Sequence of protein 1:
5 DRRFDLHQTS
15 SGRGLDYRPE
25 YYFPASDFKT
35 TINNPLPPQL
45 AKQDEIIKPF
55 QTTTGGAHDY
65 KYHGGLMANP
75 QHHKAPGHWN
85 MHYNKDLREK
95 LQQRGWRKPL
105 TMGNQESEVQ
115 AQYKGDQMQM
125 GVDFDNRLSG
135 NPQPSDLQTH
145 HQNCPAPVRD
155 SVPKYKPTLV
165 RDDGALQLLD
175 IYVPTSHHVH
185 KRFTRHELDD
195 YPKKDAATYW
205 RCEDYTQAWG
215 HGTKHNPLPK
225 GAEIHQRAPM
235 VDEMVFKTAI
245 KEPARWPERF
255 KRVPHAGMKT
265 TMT

Interface contacts:
Residue Q159 in protein 2 contacts residue D199 in protein 1 (closest heavy-atom distance 3.6 Å).
Residue F241 in protein 2 interacts with residue L95 in protein 1 (closest heavy-atom distance 3.4 Å).
Residue D146 in protein 2 contacts residue Y203 in protein 1 (closest heavy-atom distance 3.6 Å).
Residue F241 in protein 2 contacts residue R101 in protein 1 (closest heavy-atom distance 3.3 Å).
Residue E224 in protein 2 contacts residue M124 in protein 1 (closest heavy-atom distance 3.3 Å).
Residue L184 in protein 2 interacts with residue L170 in protein 1 (closest heavy-atom distance 3.8 Å).
Residue Y217 in protein 2 is in contact with residue D127 in protein 1 (closest heavy-atom distance 3.6 Å).
Residue Q178 in protein 2 interacts with residue L172 in protein 1 (closest heavy-atom distance 3.3 Å).
Residue M156 in protein 2 is in contact with residue A201 in protein 1 (closest heavy-atom distance 3.5 Å).
Residue A245 in protein 2 is in contact with residue L95 in protein 1 (closest heavy-atom distance 3.6 Å).
Residue L237 in protein 2 is in contact with residue R98 in protein 1 (closest heavy-atom distance 3.6 Å).
Residue L155 in protein 2 is in contact with residue A201 in protein 1 (closest heavy-atom distance 3.7 Å).
Residue N249 in protein 2 contacts residue R92 in protein 1 (closest heavy-atom distance 3.5 Å).
Residue A202 in protein 2 contacts residue L141 in protein 1 (closest heavy-atom distance 3.5 Å).
Residue E243 in protein 2 contacts residue L104 in protein 1 (closest heavy-atom distance 3.5 Å).
Residue I248 in protein 2 is in contact with residue L91 in protein 1 (closest heavy-atom distance 3.6 Å).
Residue R152 in protein 2 contacts residue C206 in protein 1 (closest heavy-atom distance 3.7 Å).
Residue D146 in protein 2 interacts with residue E207 in protein 1 (closest heavy-atom distance 3.3 Å).
Residue D238 in protein 2 contacts residue W100 in protein 1 (closest heavy-atom distance 3.1 Å).
Residue D129 in protein 2 interacts with residue H229 in protein 1 (closest heavy-atom distance 3.6 Å).
Residue Q235 in protein 2 interacts with residue K102 in protein 1 (closest heavy-atom distance 3.6 Å).
Residue Q167 in protein 2 interacts with residue Y195 in protein 1 (closest heavy-atom distance 3.4 Å).
Residue D129 in protein 2 contacts residue Q230 in protein 1 (closest heavy-atom distance 3.4 Å).
Residue W163 in protein 2 interacts with residue D199 in protein 1 (closest heavy-atom distance 3.2 Å).
Residue D129 in protein 2 interacts with residue M234 in protein 1 (closest heavy-atom distance 3.2 Å).
Residue L147 in protein 2 is in contact with residue H229 in protein 1 (closest heavy-atom distance 3.5 Å).
Residue L244 in protein 2 is in contact with residue L91 in protein 1 (closest heavy-atom distance 3.7 Å).
Residue Q159 in protein 2 interacts with residue A201 in protein 1 (closest heavy-atom distance 3.4 Å).
Residue R126 in protein 2 contacts residue M234 in protein 1 (closest heavy-atom distance 3.6 Å).
Residue D238 in protein 2 contacts residue R98 in protein 1 (closest heavy-atom distance 2.6 Å).
Residue C206 in protein 2 is in contact with residue Q137 in protein 1 (closest heavy-atom distance 3.6 Å).
Residue L221 in protein 2 is in contact with residue V126 in protein 1 (closest heavy-atom distance 3.7 Å).
Residue D238 in protein 2 is in contact with residue R101 in protein 1 (closest heavy-atom distance 3.5 Å).
Residue R152 in protein 2 contacts residue E207 in protein 1 (closest heavy-atom distance 2.5 Å).
Residue E224 in protein 2 is in contact with residue V126 in protein 1 (closest heavy-atom distance 3.6 Å).
Residue E234 in protein 2 contacts residue R98 in protein 1 (closest heavy-atom distance 3.3 Å).
Residue L199 in protein 2 contacts residue D140 in protein 1 (closest heavy-atom distance 3.8 Å).
Residue I210 in protein 2 contacts residue P136 in protein 1 (closest heavy-atom distance 3.7 Å).
Residue E170 in protein 2 contacts residue Y195 in protein 1 (closest heavy-atom distance 2.5 Å).
Residue A181 in protein 2 interacts with residue L173 in protein 1 (closest heavy-atom distance 3.3 Å).
Residue R177 in protein 2 interacts with residue D167 in protein 1 (closest heavy-atom distance 3.0 Å).
Residue F241 in protein 2 is in contact with residue R98 in protein 1 (closest heavy-atom distance 3.5 Å).
Residue Y217 in protein 2 contacts residue V126 in protein 1 (closest heavy-atom distance 3.1 Å).
Residue D239 in protein 2 is in contact with residue L104 in protein 1 (closest heavy-atom distance 3.3 Å).
Residue E203 in protein 2 contacts residue L141 in protein 1 (closest heavy-atom distance 3.5 Å).
Residue R152 in protein 2 contacts residue L222 in protein 1 (closest heavy-atom distance 3.7 Å).
Residue R152 in protein 2 interacts with residue Y203 in protein 1 (closest heavy-atom distance 3.1 Å).
Residue I248 in protein 2 is in contact with residue R92 in protein 1 (closest heavy-atom distance 3.3 Å).
Residue T242 in protein 2 interacts with residue K102 in protein 1 (closest heavy-atom distance 3.7 Å).
Residue T242 in protein 2 interacts with residue R101 in protein 1 (closest heavy-atom distance 3.3 Å).
Residue A181 in protein 2 contacts residue A169 in protein 1 (closest heavy-atom distance 3.4 Å).
Residue L184 in protein 2 contacts residue L173 in protein 1 (closest heavy-atom distance 3.8 Å).
Residue W163 in protein 2 contacts residue A200 in protein 1 (closest heavy-atom distance 3.8 Å).
Residue S220 in protein 2 contacts residue V126 in protein 1 (closest heavy-atom distance 3.6 Å).
Residue E224 in protein 2 interacts with residue Q123 in protein 1 (closest heavy-atom distance 3.5 Å).
Residue A202 in protein 2 is in contact with residue D140 in protein 1 (closest heavy-atom distance 3.6 Å).
Residue Q159 in protein 2 interacts with residue A200 in protein 1 (closest heavy-atom distance 3.3 Å).
Residue C206 in protein 2 contacts residue P136 in protein 1 (closest heavy-atom distance 3.7 Å).
Residue A202 in protein 2 is in contact with residue P138 in protein 1 (closest heavy-atom distance 3.7 Å).
Residue L199 in protein 2 contacts residue H144 in protein 1 (closest heavy-atom distance 3.8 Å).

These two protein chains interact to form a complex.

Sequence of protein 2:
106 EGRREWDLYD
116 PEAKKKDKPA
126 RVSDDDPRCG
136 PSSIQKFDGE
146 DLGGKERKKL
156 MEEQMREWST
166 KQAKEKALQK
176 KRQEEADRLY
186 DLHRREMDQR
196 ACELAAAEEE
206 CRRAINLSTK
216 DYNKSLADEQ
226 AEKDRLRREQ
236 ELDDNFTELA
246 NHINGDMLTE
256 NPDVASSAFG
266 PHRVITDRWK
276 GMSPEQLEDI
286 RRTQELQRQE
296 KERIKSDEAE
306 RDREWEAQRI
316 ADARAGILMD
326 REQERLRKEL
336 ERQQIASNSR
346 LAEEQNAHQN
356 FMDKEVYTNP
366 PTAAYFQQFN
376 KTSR